This data describes a binding interaction between two proteins.

Sequence of the second protein:
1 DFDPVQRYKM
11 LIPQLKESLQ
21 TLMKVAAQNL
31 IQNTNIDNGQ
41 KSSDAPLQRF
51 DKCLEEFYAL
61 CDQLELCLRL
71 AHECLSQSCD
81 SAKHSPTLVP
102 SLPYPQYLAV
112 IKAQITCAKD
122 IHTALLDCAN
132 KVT

Sequence of the first protein:
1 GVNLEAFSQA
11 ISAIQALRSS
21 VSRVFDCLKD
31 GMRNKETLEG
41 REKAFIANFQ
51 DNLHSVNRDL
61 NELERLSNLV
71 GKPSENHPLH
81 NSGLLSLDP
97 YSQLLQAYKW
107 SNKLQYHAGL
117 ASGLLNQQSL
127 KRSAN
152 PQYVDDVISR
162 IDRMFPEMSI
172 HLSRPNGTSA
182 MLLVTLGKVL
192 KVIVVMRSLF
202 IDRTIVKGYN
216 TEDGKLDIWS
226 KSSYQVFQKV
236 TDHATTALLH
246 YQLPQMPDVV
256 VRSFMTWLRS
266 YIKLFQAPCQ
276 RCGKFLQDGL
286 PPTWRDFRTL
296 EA

Interface contacts:
Residue W106 in the first protein contacts residue H123 in the second protein (closest heavy-atom distance 3.5 Å).
Residue W106 in the first protein contacts residue A119 in the second protein (closest heavy-atom distance 4.4 Å).
Residue E62 in the first protein interacts with residue Y8 in the second protein (closest heavy-atom distance 3.9 Å).
Residue I11 in the first protein contacts residue L68 in the second protein (closest heavy-atom distance 3.6 Å).
Residue F49 in the first protein contacts residue M23 in the second protein (closest heavy-atom distance 4.3 Å).
Residue Y97 in the first protein contacts residue Q77 in the second protein (closest heavy-atom distance 4.6 Å).
Residue F25 in the first protein interacts with residue A26 in the second protein (closest heavy-atom distance 4.4 Å).
Residue L4 in the first protein is in contact with residue H72 in the second protein (closest heavy-atom distance 3.9 Å).
Residue Y104 in the first protein is in contact with residue S81 in the second protein (closest heavy-atom distance 3.2 Å).
Residue E75 in the first protein interacts with residue S81 in the second protein (closest heavy-atom distance 4.3 Å).
Residue L69 in the first protein interacts with residue V5 in the second protein (closest heavy-atom distance 3.8 Å).
Residue I14 in the first protein interacts with residue E65 in the second protein (closest heavy-atom distance 4.1 Å).
Residue D59 in the first protein interacts with residue Y8 in the second protein (closest heavy-atom distance 3.2 Å).
Residue Y104 in the first protein is in contact with residue D80 in the second protein (closest heavy-atom distance 3.2 Å).
Residue I14 in the first protein interacts with residue C61 in the second protein (closest heavy-atom distance 4.1 Å).
Residue I11 in the first protein interacts with residue E65 in the second protein (closest heavy-atom distance 3.7 Å).
Residue L4 in the first protein contacts residue L75 in the second protein (closest heavy-atom distance 4.4 Å).
Residue H80 in the first protein contacts residue Y105 in the second protein (closest heavy-atom distance 4.5 Å).
Residue E75 in the first protein is in contact with residue A82 in the second protein (closest heavy-atom distance 3.9 Å).
Residue L84 in the first protein interacts with residue Y105 in the second protein (closest heavy-atom distance 4.4 Å).
Residue F7 in the first protein is in contact with residue H72 in the second protein (closest heavy-atom distance 3.5 Å).
Residue L79 in the first protein contacts residue Y108 in the second protein (closest heavy-atom distance 4.3 Å).
Residue N76 in the first protein is in contact with residue Y108 in the second protein (closest heavy-atom distance 2.7 Å).
Residue S74 in the first protein is in contact with residue S78 in the second protein (closest heavy-atom distance 3.7 Å).
Residue F25 in the first protein contacts residue L22 in the second protein (closest heavy-atom distance 3.7 Å).
Residue A103 in the first protein is in contact with residue I116 in the second protein (closest heavy-atom distance 4.5 Å).
Residue L101 in the first protein interacts with residue Q77 in the second protein (closest heavy-atom distance 3.2 Å).
Residue N68 in the first protein contacts residue V5 in the second protein (closest heavy-atom distance 4.3 Å).
Residue I11 in the first protein contacts residue R69 in the second protein (closest heavy-atom distance 3.8 Å).
Residue Y104 in the first protein contacts residue Q115 in the second protein (closest heavy-atom distance 3.6 Å).
Residue N76 in the first protein is in contact with residue T87 in the second protein (closest heavy-atom distance 3.7 Å).
Residue S74 in the first protein is in contact with residue Q77 in the second protein (closest heavy-atom distance 4.0 Å).
Residue L87 in the first protein interacts with residue Y105 in the second protein (closest heavy-atom distance 4.1 Å).
Residue F25 in the first protein is in contact with residue F50 in the second protein (closest heavy-atom distance 3.5 Å).
Residue L66 in the first protein contacts residue V5 in the second protein (closest heavy-atom distance 3.5 Å).
Residue E75 in the first protein interacts with residue S78 in the second protein (closest heavy-atom distance 3.3 Å).
Residue H77 in the first protein is in contact with residue Y108 in the second protein (closest heavy-atom distance 4.5 Å).
Residue S67 in the first protein contacts residue V5 in the second protein (closest heavy-atom distance 4.3 Å).
Residue F7 in the first protein contacts residue A71 in the second protein (closest heavy-atom distance 3.6 Å).
Residue N3 in the first protein is in contact with residue L75 in the second protein (closest heavy-atom distance 3.7 Å).
Residue V21 in the first protein interacts with residue Y58 in the second protein (closest heavy-atom distance 3.8 Å).
Residue N108 in the first protein is in contact with residue D80 in the second protein (closest heavy-atom distance 3.9 Å).
Residue S22 in the first protein contacts residue Y58 in the second protein (closest heavy-atom distance 4.0 Å).
Residue N76 in the first protein is in contact with residue P86 in the second protein (closest heavy-atom distance 2.7 Å).
Residue V21 in the first protein contacts residue F57 in the second protein (closest heavy-atom distance 4.0 Å).
Residue I14 in the first protein is in contact with residue L64 in the second protein (closest heavy-atom distance 3.8 Å).
Residue N76 in the first protein is in contact with residue L88 in the second protein (closest heavy-atom distance 3.2 Å).
Residue F25 in the first protein interacts with residue L54 in the second protein (closest heavy-atom distance 3.4 Å).
Residue F7 in the first protein contacts residue L75 in the second protein (closest heavy-atom distance 4.5 Å).
Residue L79 in the first protein interacts with residue Y105 in the second protein (closest heavy-atom distance 2.4 Å).
Residue D59 in the first protein interacts with residue I12 in the second protein (closest heavy-atom distance 4.4 Å).
Residue L63 in the first protein interacts with residue K9 in the second protein (closest heavy-atom distance 4.5 Å).
Residue H77 in the first protein interacts with residue Q77 in the second protein (closest heavy-atom distance 3.4 Å).
Residue N52 in the first protein is in contact with residue L19 in the second protein (closest heavy-atom distance 3.7 Å).
Residue R18 in the first protein contacts residue Y58 in the second protein (closest heavy-atom distance 4.4 Å).
Residue L63 in the first protein contacts residue Y8 in the second protein (closest heavy-atom distance 3.3 Å).
Residue S8 in the first protein is in contact with residue H72 in the second protein (closest heavy-atom distance 4.3 Å).
Residue A10 in the first protein is in contact with residue L68 in the second protein (closest heavy-atom distance 3.8 Å).
Residue F7 in the first protein interacts with residue L68 in the second protein (closest heavy-atom distance 4.5 Å).
Residue A103 in the first protein is in contact with residue A119 in the second protein (closest heavy-atom distance 4.1 Å).